Sequence of chain B:
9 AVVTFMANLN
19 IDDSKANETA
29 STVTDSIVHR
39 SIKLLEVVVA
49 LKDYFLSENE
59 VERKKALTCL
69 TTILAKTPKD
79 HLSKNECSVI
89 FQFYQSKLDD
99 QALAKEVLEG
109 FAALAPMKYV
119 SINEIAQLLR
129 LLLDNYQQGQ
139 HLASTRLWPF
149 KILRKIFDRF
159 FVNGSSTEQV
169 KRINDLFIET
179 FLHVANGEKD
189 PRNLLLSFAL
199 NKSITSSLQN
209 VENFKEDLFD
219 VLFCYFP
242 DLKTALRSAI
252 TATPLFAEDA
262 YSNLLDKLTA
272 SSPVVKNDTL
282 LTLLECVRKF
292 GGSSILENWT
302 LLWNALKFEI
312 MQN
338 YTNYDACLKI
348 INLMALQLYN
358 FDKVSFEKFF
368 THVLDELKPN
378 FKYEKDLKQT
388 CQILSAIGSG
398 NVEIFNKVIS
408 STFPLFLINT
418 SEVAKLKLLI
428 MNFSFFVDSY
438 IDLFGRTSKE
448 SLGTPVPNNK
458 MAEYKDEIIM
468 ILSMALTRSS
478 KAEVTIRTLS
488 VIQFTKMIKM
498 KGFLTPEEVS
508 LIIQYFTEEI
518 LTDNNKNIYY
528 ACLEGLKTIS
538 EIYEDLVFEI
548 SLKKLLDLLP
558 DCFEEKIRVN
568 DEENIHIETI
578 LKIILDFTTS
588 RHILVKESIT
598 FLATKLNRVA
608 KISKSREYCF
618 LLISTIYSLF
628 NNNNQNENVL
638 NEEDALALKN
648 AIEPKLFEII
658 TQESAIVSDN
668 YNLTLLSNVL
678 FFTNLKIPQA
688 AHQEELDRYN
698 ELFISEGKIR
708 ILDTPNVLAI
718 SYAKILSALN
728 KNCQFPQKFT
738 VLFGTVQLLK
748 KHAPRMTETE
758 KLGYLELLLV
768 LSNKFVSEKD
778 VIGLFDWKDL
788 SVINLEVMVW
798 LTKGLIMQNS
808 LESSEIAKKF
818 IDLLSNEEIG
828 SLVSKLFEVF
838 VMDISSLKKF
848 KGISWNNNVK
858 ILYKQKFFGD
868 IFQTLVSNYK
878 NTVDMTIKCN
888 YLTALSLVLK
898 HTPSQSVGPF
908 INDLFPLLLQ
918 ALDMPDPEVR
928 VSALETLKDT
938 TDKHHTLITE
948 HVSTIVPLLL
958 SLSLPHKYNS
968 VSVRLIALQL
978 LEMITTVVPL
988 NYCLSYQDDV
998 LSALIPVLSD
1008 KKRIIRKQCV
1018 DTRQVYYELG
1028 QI

Sequence of chain A:
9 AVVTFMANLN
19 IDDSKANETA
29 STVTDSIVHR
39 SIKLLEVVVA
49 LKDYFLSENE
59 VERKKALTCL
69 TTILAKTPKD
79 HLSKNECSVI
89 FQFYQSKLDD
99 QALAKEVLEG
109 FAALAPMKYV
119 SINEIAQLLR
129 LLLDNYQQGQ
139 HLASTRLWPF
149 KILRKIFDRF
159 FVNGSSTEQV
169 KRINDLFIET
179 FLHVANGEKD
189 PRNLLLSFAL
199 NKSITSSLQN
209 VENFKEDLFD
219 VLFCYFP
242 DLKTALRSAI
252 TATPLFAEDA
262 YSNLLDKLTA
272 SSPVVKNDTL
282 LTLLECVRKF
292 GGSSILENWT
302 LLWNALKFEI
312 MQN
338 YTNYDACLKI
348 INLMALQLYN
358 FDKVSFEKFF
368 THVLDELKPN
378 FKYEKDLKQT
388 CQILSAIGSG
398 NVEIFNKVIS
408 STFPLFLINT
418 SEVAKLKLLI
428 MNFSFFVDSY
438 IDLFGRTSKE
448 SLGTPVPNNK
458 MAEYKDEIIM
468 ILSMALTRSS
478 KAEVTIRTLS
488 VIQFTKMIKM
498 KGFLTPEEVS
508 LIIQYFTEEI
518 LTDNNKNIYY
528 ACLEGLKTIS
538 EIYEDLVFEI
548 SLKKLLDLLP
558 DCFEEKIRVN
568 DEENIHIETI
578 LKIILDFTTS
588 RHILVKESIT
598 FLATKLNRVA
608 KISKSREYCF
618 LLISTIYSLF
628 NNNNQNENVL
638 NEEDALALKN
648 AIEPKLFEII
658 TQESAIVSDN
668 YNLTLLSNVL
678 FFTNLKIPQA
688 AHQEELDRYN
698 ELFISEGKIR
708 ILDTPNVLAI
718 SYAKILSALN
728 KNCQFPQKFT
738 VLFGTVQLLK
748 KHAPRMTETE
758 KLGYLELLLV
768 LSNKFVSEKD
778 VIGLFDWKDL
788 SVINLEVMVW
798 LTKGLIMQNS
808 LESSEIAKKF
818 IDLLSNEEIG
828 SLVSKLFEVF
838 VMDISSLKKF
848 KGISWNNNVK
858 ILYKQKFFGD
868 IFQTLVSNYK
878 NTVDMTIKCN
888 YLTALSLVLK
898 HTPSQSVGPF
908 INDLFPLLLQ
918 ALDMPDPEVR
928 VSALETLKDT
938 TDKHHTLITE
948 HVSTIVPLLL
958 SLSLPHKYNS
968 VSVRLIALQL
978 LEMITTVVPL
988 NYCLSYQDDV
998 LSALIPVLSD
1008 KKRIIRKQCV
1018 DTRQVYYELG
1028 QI

Interface contacts:
Residue C222 in chain A is in contact with residue Y1024 in chain B (closest heavy-atom distance 2.8 Å).
Residue Y1024 in chain A is in contact with residue C222 in chain B (closest heavy-atom distance 2.5 Å).

This data describes a binding interaction between two proteins.